Sequence of the first protein:
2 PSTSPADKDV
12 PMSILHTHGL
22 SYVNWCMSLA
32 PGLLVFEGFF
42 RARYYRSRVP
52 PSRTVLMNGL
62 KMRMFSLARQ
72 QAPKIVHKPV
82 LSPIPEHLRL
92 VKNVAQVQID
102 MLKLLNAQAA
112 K

The following describes two proteins that form a bound complex.

Sequence of the second protein:
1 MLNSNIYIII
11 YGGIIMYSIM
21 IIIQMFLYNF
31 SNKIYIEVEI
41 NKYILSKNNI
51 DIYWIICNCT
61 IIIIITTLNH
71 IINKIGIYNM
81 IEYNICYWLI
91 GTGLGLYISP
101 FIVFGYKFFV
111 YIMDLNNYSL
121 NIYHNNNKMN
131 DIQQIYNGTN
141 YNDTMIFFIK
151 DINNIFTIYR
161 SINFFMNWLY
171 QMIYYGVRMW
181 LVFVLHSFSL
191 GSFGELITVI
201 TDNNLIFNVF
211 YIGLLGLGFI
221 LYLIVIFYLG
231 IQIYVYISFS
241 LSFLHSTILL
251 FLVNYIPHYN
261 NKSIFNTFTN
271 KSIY

Residue-level contacts at the interface:
Residue F210 in the second protein is in contact with residue Y23 in the first protein (closest heavy-atom distance 3.4 Å).
Residue Y222 in the second protein is in contact with residue L34 in the first protein (closest heavy-atom distance 4.4 Å).
Residue L221 in the second protein is in contact with residue M28 in the first protein (closest heavy-atom distance 3.7 Å).
Residue Y211 in the second protein contacts residue V24 in the first protein (closest heavy-atom distance 4.2 Å).
Residue G194 in the second protein interacts with residue V24 in the first protein (closest heavy-atom distance 3.6 Å).
Residue V225 in the second protein is in contact with residue L30 in the first protein (closest heavy-atom distance 4.8 Å).
Residue L221 in the second protein contacts residue L30 in the first protein (closest heavy-atom distance 4.7 Å).
Residue L223 in the second protein is in contact with residue F37 in the first protein (closest heavy-atom distance 3.9 Å).
Residue L214 in the second protein contacts residue Y23 in the first protein (closest heavy-atom distance 4.3 Å).
Residue G213 in the second protein is in contact with residue Y23 in the first protein (closest heavy-atom distance 2.7 Å).
Residue L217 in the second protein is in contact with residue C27 in the first protein (closest heavy-atom distance 3.7 Å).
Residue I71 in the second protein interacts with residue L30 in the first protein (closest heavy-atom distance 3.3 Å).
Residue G191 in the second protein is in contact with residue M28 in the first protein (closest heavy-atom distance 4.9 Å).
Residue L215 in the second protein interacts with residue P32 in the first protein (closest heavy-atom distance 3.6 Å).
Residue L215 in the second protein contacts residue L35 in the first protein (closest heavy-atom distance 4.2 Å).
Residue G218 in the second protein interacts with residue C27 in the first protein (closest heavy-atom distance 3.6 Å).
Residue F219 in the second protein interacts with residue V36 in the first protein (closest heavy-atom distance 4.2 Å).
Residue F219 in the second protein interacts with residue F37 in the first protein (closest heavy-atom distance 3.5 Å).
Residue Y222 in the second protein interacts with residue F37 in the first protein (closest heavy-atom distance 3.4 Å).
Residue T198 in the second protein is in contact with residue S22 in the first protein (closest heavy-atom distance 3.3 Å).
Residue L214 in the second protein is in contact with residue C27 in the first protein (closest heavy-atom distance 3.8 Å).
Residue L215 in the second protein is in contact with residue W26 in the first protein (closest heavy-atom distance 4.8 Å).
Residue G213 in the second protein is in contact with residue C27 in the first protein (closest heavy-atom distance 4.3 Å).
Residue I212 in the second protein is in contact with residue Y23 in the first protein (closest heavy-atom distance 3.5 Å).
Residue K74 in the second protein interacts with residue L30 in the first protein (closest heavy-atom distance 3.9 Å).
Residue L217 in the second protein is in contact with residue V24 in the first protein (closest heavy-atom distance 4.9 Å).
Residue K74 in the second protein interacts with residue S29 in the first protein (closest heavy-atom distance 4.0 Å).
Residue L215 in the second protein is in contact with residue V36 in the first protein (closest heavy-atom distance 4.7 Å).
Residue I197 in the second protein interacts with residue V24 in the first protein (closest heavy-atom distance 4.4 Å).
Residue L221 in the second protein contacts residue V24 in the first protein (closest heavy-atom distance 5.0 Å).
Residue G194 in the second protein is in contact with residue M28 in the first protein (closest heavy-atom distance 4.3 Å).
Residue Y211 in the second protein interacts with residue Y23 in the first protein (closest heavy-atom distance 4.0 Å).
Residue L214 in the second protein interacts with residue P32 in the first protein (closest heavy-atom distance 4.4 Å).
Residue F219 in the second protein is in contact with residue P32 in the first protein (closest heavy-atom distance 4.5 Å).
Residue I72 in the second protein contacts residue L34 in the first protein (closest heavy-atom distance 3.8 Å).
Residue G218 in the second protein interacts with residue P32 in the first protein (closest heavy-atom distance 3.8 Å).
Residue K74 in the second protein is in contact with residue M28 in the first protein (closest heavy-atom distance 3.8 Å).
Residue G218 in the second protein contacts residue G33 in the first protein (closest heavy-atom distance 5.0 Å).
Residue L221 in the second protein is in contact with residue C27 in the first protein (closest heavy-atom distance 4.2 Å).
Residue L217 in the second protein interacts with residue Y23 in the first protein (closest heavy-atom distance 3.7 Å).
Residue G218 in the second protein is in contact with residue L30 in the first protein (closest heavy-atom distance 5.0 Å).
Residue L190 in the second protein is in contact with residue M28 in the first protein (closest heavy-atom distance 3.6 Å).
Residue T198 in the second protein contacts residue V24 in the first protein (closest heavy-atom distance 4.0 Å).
Residue Y222 in the second protein contacts residue G33 in the first protein (closest heavy-atom distance 3.8 Å).
Residue V209 in the second protein is in contact with residue Y23 in the first protein (closest heavy-atom distance 4.0 Å).
Residue Y222 in the second protein is in contact with residue L30 in the first protein (closest heavy-atom distance 3.7 Å).
Residue L214 in the second protein is in contact with residue W26 in the first protein (closest heavy-atom distance 3.4 Å).